Interface contacts:
Residue A382 in protein 2 contacts residue Y113 in protein 1 (closest heavy-atom distance 4.1 Å).
Residue R389 in protein 2 is in contact with residue L108 in protein 1 (closest heavy-atom distance 3.8 Å).
Residue A379 in protein 2 interacts with residue L108 in protein 1 (closest heavy-atom distance 4.6 Å).
Residue T388 in protein 2 interacts with residue Y105 in protein 1 (closest heavy-atom distance 4.4 Å).
Residue R389 in protein 2 contacts residue Y113 in protein 1 (closest heavy-atom distance 4.8 Å).
Residue A382 in protein 2 contacts residue T111 in protein 1 (closest heavy-atom distance 4.4 Å).
Residue S375 in protein 2 contacts residue Y113 in protein 1 (closest heavy-atom distance 4.3 Å).
Residue A382 in protein 2 contacts residue L108 in protein 1 (closest heavy-atom distance 3.4 Å).
Residue V386 in protein 2 interacts with residue R104 in protein 1 (closest heavy-atom distance 2.7 Å).
Residue R389 in protein 2 is in contact with residue I114 in protein 1 (closest heavy-atom distance 4.6 Å).
Residue G387 in protein 2 is in contact with residue R104 in protein 1 (closest heavy-atom distance 4.1 Å).
Residue V386 in protein 2 is in contact with residue L108 in protein 1 (closest heavy-atom distance 4.0 Å).
Residue G383 in protein 2 contacts residue L108 in protein 1 (closest heavy-atom distance 3.7 Å).
Residue A382 in protein 2 interacts with residue K107 in protein 1 (closest heavy-atom distance 4.8 Å).
Residue D378 in protein 2 contacts residue Y113 in protein 1 (closest heavy-atom distance 3.2 Å).
Residue T388 in protein 2 contacts residue L108 in protein 1 (closest heavy-atom distance 3.5 Å).
Residue V386 in protein 2 is in contact with residue K107 in protein 1 (closest heavy-atom distance 3.7 Å).
Residue A379 in protein 2 interacts with residue Y113 in protein 1 (closest heavy-atom distance 3.7 Å).
Residue T388 in protein 2 contacts residue R104 in protein 1 (closest heavy-atom distance 3.9 Å).

The following describes two proteins that form a bound complex.

Sequence of protein 1:
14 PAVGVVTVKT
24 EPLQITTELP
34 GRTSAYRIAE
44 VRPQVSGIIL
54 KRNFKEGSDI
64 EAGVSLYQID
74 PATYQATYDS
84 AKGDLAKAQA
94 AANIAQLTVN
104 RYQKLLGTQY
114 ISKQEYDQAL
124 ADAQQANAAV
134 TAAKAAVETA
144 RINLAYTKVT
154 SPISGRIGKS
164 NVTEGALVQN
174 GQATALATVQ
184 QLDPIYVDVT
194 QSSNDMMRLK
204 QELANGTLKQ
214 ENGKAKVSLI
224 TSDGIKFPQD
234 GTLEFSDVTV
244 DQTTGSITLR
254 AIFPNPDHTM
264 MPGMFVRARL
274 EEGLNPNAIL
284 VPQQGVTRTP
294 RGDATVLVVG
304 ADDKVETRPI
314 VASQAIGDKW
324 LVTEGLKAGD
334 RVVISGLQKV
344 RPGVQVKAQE

Sequence of protein 2:
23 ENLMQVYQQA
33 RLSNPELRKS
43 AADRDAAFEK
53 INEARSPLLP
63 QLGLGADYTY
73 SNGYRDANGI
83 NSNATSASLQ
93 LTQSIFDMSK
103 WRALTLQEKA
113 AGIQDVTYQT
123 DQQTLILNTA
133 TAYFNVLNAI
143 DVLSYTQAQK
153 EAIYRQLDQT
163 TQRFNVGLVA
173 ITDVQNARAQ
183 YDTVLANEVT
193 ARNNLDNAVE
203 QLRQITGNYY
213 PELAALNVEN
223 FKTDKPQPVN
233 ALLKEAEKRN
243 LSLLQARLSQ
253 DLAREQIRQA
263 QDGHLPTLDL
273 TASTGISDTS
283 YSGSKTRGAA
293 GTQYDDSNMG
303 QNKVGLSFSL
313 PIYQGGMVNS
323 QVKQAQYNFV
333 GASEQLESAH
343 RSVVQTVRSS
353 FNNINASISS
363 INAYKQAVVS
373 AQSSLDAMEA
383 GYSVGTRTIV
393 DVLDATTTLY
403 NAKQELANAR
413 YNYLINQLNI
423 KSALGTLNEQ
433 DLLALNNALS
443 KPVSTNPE